Sequence of chain B:
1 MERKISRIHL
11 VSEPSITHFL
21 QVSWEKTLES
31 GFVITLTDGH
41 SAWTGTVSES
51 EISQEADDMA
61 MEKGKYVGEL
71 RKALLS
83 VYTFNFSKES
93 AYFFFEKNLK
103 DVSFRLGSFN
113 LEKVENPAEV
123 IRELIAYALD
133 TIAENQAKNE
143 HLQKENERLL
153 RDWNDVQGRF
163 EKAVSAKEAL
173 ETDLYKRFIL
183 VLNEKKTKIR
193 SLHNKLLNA

These two protein chains interact to form a complex.

Sequence of chain A:
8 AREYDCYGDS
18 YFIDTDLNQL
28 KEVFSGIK

Contacts between the two chains:
Residue F180 in chain B contacts residue F31 in chain A (closest heavy-atom distance 3.6 Å).
Residue V183 in chain B interacts with residue F31 in chain A (closest heavy-atom distance 3.7 Å).
Residue E186 in chain B is in contact with residue Y18 in chain A (closest heavy-atom distance 3.6 Å).
Residue K190 in chain B interacts with residue A8 in chain A (closest heavy-atom distance 4.7 Å).
Residue E186 in chain B interacts with residue Y14 in chain A (closest heavy-atom distance 3.8 Å).
Residue K187 in chain B contacts residue D16 in chain A (closest heavy-atom distance 2.6 Å).
Residue R179 in chain B interacts with residue F31 in chain A (closest heavy-atom distance 3.5 Å).
Residue K190 in chain B interacts with residue R9 in chain A (closest heavy-atom distance 3.9 Å).
Residue K187 in chain B contacts residue Y18 in chain A (closest heavy-atom distance 3.6 Å).
Residue R179 in chain B interacts with residue S32 in chain A (closest heavy-atom distance 5.0 Å).
Residue V183 in chain B interacts with residue Y14 in chain A (closest heavy-atom distance 4.3 Å).
Residue V183 in chain B contacts residue I34 in chain A (closest heavy-atom distance 4.2 Å).
Residue V183 in chain B contacts residue V30 in chain A (closest heavy-atom distance 4.0 Å).
Residue R179 in chain B interacts with residue I34 in chain A (closest heavy-atom distance 3.1 Å).
Residue K187 in chain B interacts with residue S17 in chain A (closest heavy-atom distance 3.9 Å).
Residue R179 in chain B interacts with residue K35 in chain A (closest heavy-atom distance 4.4 Å).
Residue V183 in chain B interacts with residue D16 in chain A (closest heavy-atom distance 3.4 Å).
Residue K187 in chain B is in contact with residue D12 in chain A (closest heavy-atom distance 2.6 Å).
Residue L176 in chain B interacts with residue F31 in chain A (closest heavy-atom distance 3.9 Å).
Residue L182 in chain B contacts residue I34 in chain A (closest heavy-atom distance 3.9 Å).
Residue V183 in chain B contacts residue L27 in chain A (closest heavy-atom distance 4.8 Å).
Residue K190 in chain B contacts residue Y18 in chain A (closest heavy-atom distance 3.5 Å).
Residue V183 in chain B contacts residue D12 in chain A (closest heavy-atom distance 4.0 Å).
Residue K190 in chain B interacts with residue F19 in chain A (closest heavy-atom distance 4.1 Å).
Residue E186 in chain B interacts with residue D12 in chain A (closest heavy-atom distance 4.0 Å).
Residue E186 in chain B is in contact with residue R9 in chain A (closest heavy-atom distance 4.7 Å).
Residue L182 in chain B interacts with residue Y14 in chain A (closest heavy-atom distance 3.5 Å).
Residue E186 in chain B contacts residue C13 in chain A (closest heavy-atom distance 3.7 Å).